Sequence of chain A:
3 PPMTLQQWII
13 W

The following describes two proteins that form a bound complex.

Contacts between the two chains:
Residue P50 in chain B is in contact with residue L7 in chain A (closest heavy-atom distance 3.5 Å).
Residue N49 in chain B contacts residue Q8 in chain A (closest heavy-atom distance 4.0 Å).
Residue N49 in chain B interacts with residue T6 in chain A (closest heavy-atom distance 3.4 Å).
Residue L51 in chain B is in contact with residue M5 in chain A (closest heavy-atom distance 3.4 Å).
Residue Q79 in chain B interacts with residue P3 in chain A (closest heavy-atom distance 3.0 Å).
Residue R88 in chain B interacts with residue W10 in chain A (closest heavy-atom distance 4.7 Å).
Residue P85 in chain B contacts residue M5 in chain A (closest heavy-atom distance 3.7 Å).
Residue Q79 in chain B is in contact with residue M5 in chain A (closest heavy-atom distance 3.2 Å).
Residue Q87 in chain B contacts residue W13 in chain A (closest heavy-atom distance 4.0 Å).
Residue H52 in chain B is in contact with residue P4 in chain A (closest heavy-atom distance 4.6 Å).
Residue V34 in chain B contacts residue L7 in chain A (closest heavy-atom distance 3.7 Å).
Residue L78 in chain B contacts residue T6 in chain A (closest heavy-atom distance 4.0 Å).
Residue H52 in chain B interacts with residue M5 in chain A (closest heavy-atom distance 3.0 Å).
Residue N49 in chain B contacts residue L7 in chain A (closest heavy-atom distance 3.5 Å).
Residue L37 in chain B interacts with residue L7 in chain A (closest heavy-atom distance 3.9 Å).
Residue P85 in chain B is in contact with residue W13 in chain A (closest heavy-atom distance 3.5 Å).
Residue Q79 in chain B contacts residue P4 in chain A (closest heavy-atom distance 4.1 Å).
Residue L76 in chain B is in contact with residue L7 in chain A (closest heavy-atom distance 4.0 Å).
Residue N83 in chain B contacts residue P4 in chain A (closest heavy-atom distance 4.6 Å).
Residue P85 in chain B interacts with residue W10 in chain A (closest heavy-atom distance 4.3 Å).
Residue V34 in chain B contacts residue W10 in chain A (closest heavy-atom distance 3.8 Å).
Residue L78 in chain B contacts residue W10 in chain A (closest heavy-atom distance 3.9 Å).
Residue L51 in chain B contacts residue T6 in chain A (closest heavy-atom distance 3.7 Å).
Residue P89 in chain B is in contact with residue W10 in chain A (closest heavy-atom distance 3.5 Å).
Residue Q87 in chain B interacts with residue W10 in chain A (closest heavy-atom distance 3.8 Å).
Residue E35 in chain B contacts residue I11 in chain A (closest heavy-atom distance 3.4 Å).
Residue N83 in chain B contacts residue P3 in chain A (closest heavy-atom distance 3.1 Å).
Residue L86 in chain B contacts residue W10 in chain A (closest heavy-atom distance 2.8 Å).
Residue L86 in chain B is in contact with residue W13 in chain A (closest heavy-atom distance 4.9 Å).
Residue L78 in chain B contacts residue M5 in chain A (closest heavy-atom distance 3.4 Å).
Residue P50 in chain B contacts residue M5 in chain A (closest heavy-atom distance 4.2 Å).
Residue P50 in chain B interacts with residue T6 in chain A (closest heavy-atom distance 3.5 Å).
Residue L51 in chain B is in contact with residue P4 in chain A (closest heavy-atom distance 3.9 Å).
Residue V38 in chain B is in contact with residue L7 in chain A (closest heavy-atom distance 4.0 Å).
Residue V34 in chain B is in contact with residue I11 in chain A (closest heavy-atom distance 3.9 Å).
Residue L41 in chain B interacts with residue L7 in chain A (closest heavy-atom distance 3.9 Å).
Residue L78 in chain B interacts with residue L7 in chain A (closest heavy-atom distance 4.2 Å).

Sequence of chain B:
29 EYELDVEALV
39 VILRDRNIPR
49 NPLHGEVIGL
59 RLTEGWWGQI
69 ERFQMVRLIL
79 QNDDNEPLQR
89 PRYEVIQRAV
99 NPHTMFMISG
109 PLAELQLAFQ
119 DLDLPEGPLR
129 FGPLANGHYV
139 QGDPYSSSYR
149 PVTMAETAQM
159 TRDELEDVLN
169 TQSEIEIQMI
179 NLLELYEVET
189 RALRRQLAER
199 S